Sequence of chain B:
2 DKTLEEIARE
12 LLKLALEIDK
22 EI

Sequence of chain A:
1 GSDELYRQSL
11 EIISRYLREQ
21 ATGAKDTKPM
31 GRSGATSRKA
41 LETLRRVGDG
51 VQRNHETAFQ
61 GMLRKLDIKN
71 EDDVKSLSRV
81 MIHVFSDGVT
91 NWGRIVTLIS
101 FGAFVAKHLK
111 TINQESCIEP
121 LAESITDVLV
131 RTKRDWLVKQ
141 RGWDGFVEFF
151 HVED

Residue-level contacts at the interface:
Residue A58 in chain A interacts with residue E11 in chain B (closest heavy-atom distance 4.9 Å).
Residue M81 in chain A is in contact with residue L12 in chain B (closest heavy-atom distance 4.1 Å).
Residue H55 in chain A contacts residue I19 in chain B (closest heavy-atom distance 3.8 Å).
Residue R94 in chain A interacts with residue A16 in chain B (closest heavy-atom distance 3.7 Å).
Residue R94 in chain A interacts with residue L17 in chain B (closest heavy-atom distance 3.3 Å).
Residue D87 in chain A interacts with residue L17 in chain B (closest heavy-atom distance 3.4 Å).
Residue F59 in chain A contacts residue I19 in chain B (closest heavy-atom distance 4.7 Å).
Residue G61 in chain A is in contact with residue E11 in chain B (closest heavy-atom distance 4.7 Å).
Residue H83 in chain A interacts with residue R10 in chain B (closest heavy-atom distance 4.6 Å).
Residue L66 in chain A is in contact with residue L5 in chain B (closest heavy-atom distance 3.6 Å).
Residue N54 in chain A is in contact with residue E22 in chain B (closest heavy-atom distance 3.5 Å).
Residue T97 in chain A is in contact with residue I19 in chain B (closest heavy-atom distance 3.1 Å).
Residue D87 in chain A contacts residue L13 in chain B (closest heavy-atom distance 4.2 Å).
Residue T97 in chain A contacts residue L15 in chain B (closest heavy-atom distance 4.7 Å).
Residue K65 in chain A interacts with residue I8 in chain B (closest heavy-atom distance 3.3 Å).
Residue V51 in chain A contacts residue E22 in chain B (closest heavy-atom distance 4.6 Å).
Residue R94 in chain A is in contact with residue L13 in chain B (closest heavy-atom distance 4.4 Å).
Residue F59 in chain A contacts residue L12 in chain B (closest heavy-atom distance 4.9 Å).
Residue H83 in chain A interacts with residue L13 in chain B (closest heavy-atom distance 3.6 Å).
Residue V96 in chain A interacts with residue I23 in chain B (closest heavy-atom distance 3.9 Å).
Residue M62 in chain A interacts with residue L15 in chain B (closest heavy-atom distance 3.9 Å).
Residue G93 in chain A interacts with residue I19 in chain B (closest heavy-atom distance 4.2 Å).
Residue G93 in chain A is in contact with residue I23 in chain B (closest heavy-atom distance 4.1 Å).
Residue V84 in chain A contacts residue L12 in chain B (closest heavy-atom distance 3.6 Å).
Residue L66 in chain A contacts residue I8 in chain B (closest heavy-atom distance 3.6 Å).
Residue V80 in chain A is in contact with residue L5 in chain B (closest heavy-atom distance 4.1 Å).
Residue T97 in chain A interacts with residue L12 in chain B (closest heavy-atom distance 4.1 Å).
Residue H55 in chain A is in contact with residue E22 in chain B (closest heavy-atom distance 2.7 Å).
Residue V84 in chain A interacts with residue A16 in chain B (closest heavy-atom distance 4.5 Å).
Residue H83 in chain A interacts with residue L12 in chain B (closest heavy-atom distance 4.8 Å).
Residue V51 in chain A contacts residue I23 in chain B (closest heavy-atom distance 4.1 Å).
Residue R79 in chain A interacts with residue L5 in chain B (closest heavy-atom distance 3.3 Å).
Residue A58 in chain A contacts residue L15 in chain B (closest heavy-atom distance 4.1 Å).
Residue K65 in chain A contacts residue E11 in chain B (closest heavy-atom distance 3.2 Å).
Residue V80 in chain A interacts with residue I8 in chain B (closest heavy-atom distance 3.8 Å).
Residue H55 in chain A is in contact with residue L15 in chain B (closest heavy-atom distance 3.3 Å).
Residue S86 in chain A interacts with residue L13 in chain B (closest heavy-atom distance 4.0 Å).
Residue H83 in chain A is in contact with residue A9 in chain B (closest heavy-atom distance 3.4 Å).
Residue T97 in chain A interacts with residue A16 in chain B (closest heavy-atom distance 4.0 Å).
Residue H83 in chain A is in contact with residue E6 in chain B (closest heavy-atom distance 4.4 Å).
Residue F149 in chain A interacts with residue I23 in chain B (closest heavy-atom distance 3.5 Å).
Residue R94 in chain A is in contact with residue D20 in chain B (closest heavy-atom distance 2.9 Å).
Residue F101 in chain A contacts residue L12 in chain B (closest heavy-atom distance 4.6 Å).
Residue F150 in chain A interacts with residue I23 in chain B (closest heavy-atom distance 3.9 Å).
Residue M62 in chain A is in contact with residue L12 in chain B (closest heavy-atom distance 3.4 Å).
Residue K65 in chain A is in contact with residue T4 in chain B (closest heavy-atom distance 4.2 Å).
Residue V89 in chain A interacts with residue D20 in chain B (closest heavy-atom distance 5.0 Å).
Residue V51 in chain A contacts residue I19 in chain B (closest heavy-atom distance 3.8 Å).
Residue G93 in chain A is in contact with residue D20 in chain B (closest heavy-atom distance 4.7 Å).
Residue F59 in chain A interacts with residue L15 in chain B (closest heavy-atom distance 3.2 Å).
Residue H55 in chain A interacts with residue E18 in chain B (closest heavy-atom distance 4.0 Å).
Residue K65 in chain A contacts residue E7 in chain B (closest heavy-atom distance 4.3 Å).
Residue M62 in chain A contacts residue E11 in chain B (closest heavy-atom distance 3.5 Å).
Residue M62 in chain A is in contact with residue I8 in chain B (closest heavy-atom distance 3.7 Å).
Residue V80 in chain A contacts residue L12 in chain B (closest heavy-atom distance 3.2 Å).
Residue V47 in chain A interacts with residue I23 in chain B (closest heavy-atom distance 3.9 Å).
Residue N91 in chain A contacts residue D20 in chain B (closest heavy-atom distance 3.2 Å).
Residue V80 in chain A contacts residue A9 in chain B (closest heavy-atom distance 4.3 Å).
Residue V84 in chain A contacts residue L13 in chain B (closest heavy-atom distance 4.7 Å).

These two protein chains interact to form a complex.